Sequence of the second protein:
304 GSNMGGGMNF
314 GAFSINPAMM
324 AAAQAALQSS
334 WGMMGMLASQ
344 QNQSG

Interface contacts:
Residue F313 in the second protein contacts residue F313 in the first protein (closest heavy-atom distance 3.1 Å).
Residue M307 in the second protein is in contact with residue G308 in the first protein (closest heavy-atom distance 3.0 Å).
Residue A326 in the second protein interacts with residue A326 in the first protein (closest heavy-atom distance 2.9 Å).
Residue M339 in the second protein contacts residue M339 in the first protein (closest heavy-atom distance 3.3 Å).
Residue S333 in the second protein is in contact with residue M322 in the first protein (closest heavy-atom distance 3.3 Å).
Residue P320 in the second protein contacts residue A321 in the first protein (closest heavy-atom distance 3.2 Å).
Residue I318 in the second protein contacts residue N319 in the first protein (closest heavy-atom distance 3.2 Å).
Residue Q343 in the second protein is in contact with residue Q343 in the first protein (closest heavy-atom distance 3.2 Å).
Residue M339 in the second protein interacts with residue L340 in the first protein (closest heavy-atom distance 3.2 Å).
Residue A329 in the second protein contacts residue L330 in the first protein (closest heavy-atom distance 3.2 Å).
Residue Q331 in the second protein is in contact with residue Q331 in the first protein (closest heavy-atom distance 3.0 Å).
Residue Q331 in the second protein is in contact with residue M323 in the first protein (closest heavy-atom distance 3.4 Å).
Residue G335 in the second protein interacts with residue W334 in the first protein (closest heavy-atom distance 3.2 Å).
Residue S347 in the second protein is in contact with residue G348 in the first protein (closest heavy-atom distance 3.0 Å).
Residue Q327 in the second protein interacts with residue Q327 in the first protein (closest heavy-atom distance 3.0 Å).
Residue N312 in the second protein contacts residue M311 in the first protein (closest heavy-atom distance 3.1 Å).
Residue A341 in the second protein is in contact with residue A341 in the first protein (closest heavy-atom distance 3.4 Å).
Residue M322 in the second protein interacts with residue M323 in the first protein (closest heavy-atom distance 3.1 Å).
Residue F316 in the second protein interacts with residue F316 in the first protein (closest heavy-atom distance 3.3 Å).
Residue M337 in the second protein contacts residue G338 in the first protein (closest heavy-atom distance 3.3 Å).
Residue Q346 in the second protein contacts residue Q346 in the first protein (closest heavy-atom distance 3.0 Å).
Residue M336 in the second protein contacts residue M336 in the first protein (closest heavy-atom distance 3.3 Å).
Residue M337 in the second protein is in contact with residue M336 in the first protein (closest heavy-atom distance 3.1 Å).
Residue A325 in the second protein interacts with residue A325 in the first protein (closest heavy-atom distance 3.4 Å).
Residue M337 in the second protein contacts residue G308 in the first protein (closest heavy-atom distance 3.4 Å).
Residue S333 in the second protein contacts residue S333 in the first protein (closest heavy-atom distance 3.3 Å).
Residue S342 in the second protein interacts with residue S342 in the first protein (closest heavy-atom distance 3.4 Å).
Residue S333 in the second protein contacts residue W334 in the first protein (closest heavy-atom distance 3.2 Å).
Residue G335 in the second protein contacts residue F316 in the first protein (closest heavy-atom distance 3.3 Å).
Residue G338 in the second protein contacts residue G338 in the first protein (closest heavy-atom distance 3.2 Å).
Residue N345 in the second protein interacts with residue N345 in the first protein (closest heavy-atom distance 3.2 Å).
Residue A329 in the second protein is in contact with residue A328 in the first protein (closest heavy-atom distance 3.1 Å).
Residue A329 in the second protein interacts with residue Q344 in the first protein (closest heavy-atom distance 3.2 Å).
Residue M311 in the second protein interacts with residue M311 in the first protein (closest heavy-atom distance 3.3 Å).
Residue G304 in the second protein contacts residue G304 in the first protein (closest heavy-atom distance 3.3 Å).
Residue N312 in the second protein contacts residue F313 in the first protein (closest heavy-atom distance 3.2 Å).
Residue Q331 in the second protein contacts residue M322 in the first protein (closest heavy-atom distance 3.2 Å).
Residue G335 in the second protein is in contact with residue G335 in the first protein (closest heavy-atom distance 3.3 Å).
Residue A341 in the second protein is in contact with residue L340 in the first protein (closest heavy-atom distance 3.2 Å).
Residue F313 in the second protein contacts residue G314 in the first protein (closest heavy-atom distance 3.1 Å).
Residue A321 in the second protein contacts residue A321 in the first protein (closest heavy-atom distance 3.3 Å).
Residue L340 in the second protein is in contact with residue L340 in the first protein (closest heavy-atom distance 3.2 Å).
Residue Q327 in the second protein interacts with residue A328 in the first protein (closest heavy-atom distance 3.3 Å).
Residue G338 in the second protein interacts with residue M307 in the first protein (closest heavy-atom distance 3.3 Å).
Residue Q331 in the second protein contacts residue S332 in the first protein (closest heavy-atom distance 3.2 Å).
Residue Q331 in the second protein is in contact with residue L330 in the first protein (closest heavy-atom distance 3.2 Å).
Residue G310 in the second protein interacts with residue G310 in the first protein (closest heavy-atom distance 2.9 Å).
Residue S305 in the second protein is in contact with residue G304 in the first protein (closest heavy-atom distance 3.2 Å).
Residue S333 in the second protein contacts residue S332 in the first protein (closest heavy-atom distance 3.2 Å).
Residue A324 in the second protein interacts with residue M323 in the first protein (closest heavy-atom distance 3.3 Å).
Residue I318 in the second protein contacts residue S317 in the first protein (closest heavy-atom distance 3.3 Å).
Residue W334 in the second protein contacts residue W334 in the first protein (closest heavy-atom distance 3.1 Å).
Residue M322 in the second protein interacts with residue A321 in the first protein (closest heavy-atom distance 3.2 Å).
Residue M336 in the second protein is in contact with residue F316 in the first protein (closest heavy-atom distance 3.3 Å).
Residue G309 in the second protein interacts with residue G309 in the first protein (closest heavy-atom distance 3.4 Å).
Residue A315 in the second protein interacts with residue A315 in the first protein (closest heavy-atom distance 3.3 Å).
Residue N312 in the second protein interacts with residue N312 in the first protein (closest heavy-atom distance 3.0 Å).
Residue S317 in the second protein is in contact with residue S317 in the first protein (closest heavy-atom distance 3.2 Å).
Residue M323 in the second protein interacts with residue M323 in the first protein (closest heavy-atom distance 3.3 Å).
Residue P320 in the second protein interacts with residue P320 in the first protein (closest heavy-atom distance 3.4 Å).

Sequence of the first protein:
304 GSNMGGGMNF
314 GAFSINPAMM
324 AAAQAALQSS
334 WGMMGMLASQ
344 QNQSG

These two protein chains interact to form a complex.